Sequence of the first protein:
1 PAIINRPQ

These two protein chains interact to form a complex.

Sequence of the second protein:
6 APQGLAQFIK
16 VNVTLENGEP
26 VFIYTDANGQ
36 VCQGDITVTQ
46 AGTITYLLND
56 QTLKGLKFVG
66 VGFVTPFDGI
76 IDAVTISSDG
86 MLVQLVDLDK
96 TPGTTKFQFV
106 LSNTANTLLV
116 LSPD

Residue-level contacts at the interface:
Residue P97 in the second protein contacts residue N5 in the first protein (closest heavy-atom distance 3.7 Å).
Residue D94 in the second protein is in contact with residue N5 in the first protein (closest heavy-atom distance 3.3 Å).
Residue G39 in the second protein interacts with residue A2 in the first protein (closest heavy-atom distance 4.5 Å).
Residue V43 in the second protein contacts residue I4 in the first protein (closest heavy-atom distance 2.8 Å).
Residue G98 in the second protein is in contact with residue I3 in the first protein (closest heavy-atom distance 3.9 Å).
Residue I41 in the second protein interacts with residue I4 in the first protein (closest heavy-atom distance 2.9 Å).
Residue F102 in the second protein contacts residue I3 in the first protein (closest heavy-atom distance 3.5 Å).
Residue T96 in the second protein interacts with residue P7 in the first protein (closest heavy-atom distance 4.0 Å).
Residue Y51 in the second protein is in contact with residue I3 in the first protein (closest heavy-atom distance 3.5 Å).
Residue T42 in the second protein interacts with residue I4 in the first protein (closest heavy-atom distance 3.4 Å).
Residue K101 in the second protein interacts with residue A2 in the first protein (closest heavy-atom distance 4.3 Å).
Residue D92 in the second protein interacts with residue N5 in the first protein (closest heavy-atom distance 2.5 Å).
Residue V43 in the second protein contacts residue I3 in the first protein (closest heavy-atom distance 3.9 Å).
Residue I75 in the second protein is in contact with residue I3 in the first protein (closest heavy-atom distance 4.0 Å).
Residue D94 in the second protein is in contact with residue R6 in the first protein (closest heavy-atom distance 2.8 Å).
Residue D40 in the second protein is in contact with residue I4 in the first protein (closest heavy-atom distance 4.4 Å).
Residue Q45 in the second protein contacts residue R6 in the first protein (closest heavy-atom distance 4.6 Å).
Residue I41 in the second protein is in contact with residue A2 in the first protein (closest heavy-atom distance 3.1 Å).
Residue I75 in the second protein contacts residue N5 in the first protein (closest heavy-atom distance 3.1 Å).
Residue T44 in the second protein is in contact with residue P7 in the first protein (closest heavy-atom distance 4.8 Å).
Residue F104 in the second protein contacts residue P1 in the first protein (closest heavy-atom distance 3.7 Å).
Residue T44 in the second protein contacts residue Q8 in the first protein (closest heavy-atom distance 3.3 Å).
Residue I76 in the second protein is in contact with residue I3 in the first protein (closest heavy-atom distance 4.1 Å).
Residue A46 in the second protein interacts with residue Q8 in the first protein (closest heavy-atom distance 4.8 Å).
Residue V43 in the second protein contacts residue P7 in the first protein (closest heavy-atom distance 4.9 Å).
Residue G39 in the second protein contacts residue P1 in the first protein (closest heavy-atom distance 3.6 Å).
Residue T96 in the second protein is in contact with residue N5 in the first protein (closest heavy-atom distance 2.9 Å).
Residue D40 in the second protein is in contact with residue A2 in the first protein (closest heavy-atom distance 2.8 Å).
Residue T44 in the second protein contacts residue R6 in the first protein (closest heavy-atom distance 3.4 Å).
Residue K95 in the second protein is in contact with residue N5 in the first protein (closest heavy-atom distance 4.7 Å).
Residue V43 in the second protein is in contact with residue N5 in the first protein (closest heavy-atom distance 3.6 Å).
Residue T100 in the second protein interacts with residue A2 in the first protein (closest heavy-atom distance 3.2 Å).
Residue V43 in the second protein contacts residue R6 in the first protein (closest heavy-atom distance 2.9 Å).
Residue I41 in the second protein contacts residue I3 in the first protein (closest heavy-atom distance 3.2 Å).
Residue D92 in the second protein is in contact with residue I3 in the first protein (closest heavy-atom distance 3.5 Å).
Residue G98 in the second protein contacts residue I4 in the first protein (closest heavy-atom distance 3.6 Å).
Residue D94 in the second protein is in contact with residue P7 in the first protein (closest heavy-atom distance 3.2 Å).
Residue T100 in the second protein is in contact with residue P1 in the first protein (closest heavy-atom distance 4.3 Å).
Residue T99 in the second protein interacts with residue I4 in the first protein (closest heavy-atom distance 3.7 Å).
Residue P97 in the second protein interacts with residue P7 in the first protein (closest heavy-atom distance 3.5 Å).
Residue I49 in the second protein interacts with residue I3 in the first protein (closest heavy-atom distance 4.4 Å).
Residue T99 in the second protein contacts residue I3 in the first protein (closest heavy-atom distance 3.2 Å).
Residue K101 in the second protein contacts residue P1 in the first protein (closest heavy-atom distance 3.6 Å).
Residue T100 in the second protein interacts with residue I3 in the first protein (closest heavy-atom distance 2.9 Å).
Residue G98 in the second protein is in contact with residue N5 in the first protein (closest heavy-atom distance 2.7 Å).
Residue T99 in the second protein contacts residue A2 in the first protein (closest heavy-atom distance 4.1 Å).
Residue F102 in the second protein interacts with residue A2 in the first protein (closest heavy-atom distance 4.3 Å).
Residue T99 in the second protein contacts residue N5 in the first protein (closest heavy-atom distance 4.8 Å).
Residue D94 in the second protein is in contact with residue Q8 in the first protein (closest heavy-atom distance 4.2 Å).
Residue Q45 in the second protein interacts with residue Q8 in the first protein (closest heavy-atom distance 3.3 Å).
Residue F102 in the second protein contacts residue P1 in the first protein (closest heavy-atom distance 2.9 Å).
Residue K95 in the second protein is in contact with residue P7 in the first protein (closest heavy-atom distance 3.7 Å).
Residue T42 in the second protein contacts residue R6 in the first protein (closest heavy-atom distance 4.0 Å).
Residue G74 in the second protein contacts residue N5 in the first protein (closest heavy-atom distance 4.7 Å).
Residue L90 in the second protein is in contact with residue I3 in the first protein (closest heavy-atom distance 4.1 Å).
Residue S117 in the second protein is in contact with residue P1 in the first protein (closest heavy-atom distance 4.4 Å).
Residue Y29 in the second protein contacts residue P1 in the first protein (closest heavy-atom distance 3.7 Å).
Residue P118 in the second protein interacts with residue P1 in the first protein (closest heavy-atom distance 4.9 Å).
Residue D40 in the second protein interacts with residue P1 in the first protein (closest heavy-atom distance 3.5 Å).